This data describes a binding interaction between two proteins.

Sequence of chain B:
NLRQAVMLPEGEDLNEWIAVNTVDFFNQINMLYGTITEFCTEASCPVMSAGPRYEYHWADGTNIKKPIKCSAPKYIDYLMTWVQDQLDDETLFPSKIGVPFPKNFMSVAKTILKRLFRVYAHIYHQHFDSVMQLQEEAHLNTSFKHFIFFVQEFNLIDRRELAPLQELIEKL

Sequence of chain A:
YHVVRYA

Interface contacts:
Residue Y54 in chain B contacts residue Y7 in chain A (closest heavy-atom distance 4.8 Å).
Residue R53 in chain B is in contact with residue R6 in chain A (closest heavy-atom distance 3.3 Å).
Residue R118 in chain B contacts residue V4 in chain A (closest heavy-atom distance 3.5 Å).
Residue R160 in chain B is in contact with residue R6 in chain A (closest heavy-atom distance 4.6 Å).
Residue H57 in chain B interacts with residue V5 in chain A (closest heavy-atom distance 3.5 Å).
Residue H57 in chain B is in contact with residue H2 in chain A (closest heavy-atom distance 4.7 Å).
Residue P67 in chain B interacts with residue Y1 in chain A (closest heavy-atom distance 3.3 Å).
Residue E55 in chain B is in contact with residue V4 in chain A (closest heavy-atom distance 3.7 Å).
Residue K66 in chain B is in contact with residue Y1 in chain A (closest heavy-atom distance 3.7 Å).
Residue E55 in chain B is in contact with residue V5 in chain A (closest heavy-atom distance 2.8 Å).
Residue Y56 in chain B interacts with residue V4 in chain A (closest heavy-atom distance 3.8 Å).
Residue R53 in chain B contacts residue A8 in chain A (closest heavy-atom distance 4.9 Å).
Residue E55 in chain B is in contact with residue Y7 in chain A (closest heavy-atom distance 3.8 Å).
Residue Y54 in chain B is in contact with residue V4 in chain A (closest heavy-atom distance 4.5 Å).
Residue E161 in chain B contacts residue V4 in chain A (closest heavy-atom distance 4.2 Å).
Residue R53 in chain B interacts with residue Y7 in chain A (closest heavy-atom distance 2.9 Å).
Residue E161 in chain B contacts residue R6 in chain A (closest heavy-atom distance 4.8 Å).
Residue R53 in chain B contacts residue V5 in chain A (closest heavy-atom distance 4.0 Å).
Residue Y56 in chain B contacts residue V5 in chain A (closest heavy-atom distance 5.0 Å).
Residue P52 in chain B is in contact with residue Y7 in chain A (closest heavy-atom distance 3.5 Å).
Residue Y54 in chain B contacts residue R6 in chain A (closest heavy-atom distance 3.9 Å).
Residue Y54 in chain B interacts with residue V5 in chain A (closest heavy-atom distance 3.7 Å).
Residue P67 in chain B interacts with residue H2 in chain A (closest heavy-atom distance 3.9 Å).
Residue K65 in chain B is in contact with residue Y1 in chain A (closest heavy-atom distance 3.3 Å).